Sequence of the second protein:
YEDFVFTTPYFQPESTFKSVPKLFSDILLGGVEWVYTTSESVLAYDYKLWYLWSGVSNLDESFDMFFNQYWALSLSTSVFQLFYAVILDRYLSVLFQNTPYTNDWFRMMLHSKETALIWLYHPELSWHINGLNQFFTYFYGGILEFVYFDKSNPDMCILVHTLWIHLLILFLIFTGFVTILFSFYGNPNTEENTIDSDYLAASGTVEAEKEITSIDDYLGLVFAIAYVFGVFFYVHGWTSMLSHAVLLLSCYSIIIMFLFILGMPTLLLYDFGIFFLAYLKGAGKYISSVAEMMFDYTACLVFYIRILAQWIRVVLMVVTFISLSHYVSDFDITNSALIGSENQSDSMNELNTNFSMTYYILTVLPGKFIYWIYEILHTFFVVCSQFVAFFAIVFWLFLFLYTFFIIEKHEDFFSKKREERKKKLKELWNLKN

Sequence of the first protein:
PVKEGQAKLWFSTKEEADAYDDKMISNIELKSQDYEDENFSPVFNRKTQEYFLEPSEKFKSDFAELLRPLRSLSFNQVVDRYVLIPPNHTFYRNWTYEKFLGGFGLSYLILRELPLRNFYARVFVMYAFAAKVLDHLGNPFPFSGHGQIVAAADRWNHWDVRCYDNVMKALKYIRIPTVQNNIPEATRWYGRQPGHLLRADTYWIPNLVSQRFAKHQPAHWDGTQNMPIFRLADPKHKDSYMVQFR

These two protein chains interact to form a complex.

Contacts between the two chains:
Residue H174 in the second protein interacts with residue G103 in the first protein (closest heavy-atom distance 3.5 Å).
Residue Y134 in the second protein contacts residue F76 in the first protein (closest heavy-atom distance 3.3 Å).
Residue F159 in the second protein interacts with residue I177 in the first protein (closest heavy-atom distance 3.4 Å).
Residue F119 in the second protein interacts with residue D166 in the first protein (closest heavy-atom distance 3.6 Å).
Residue Y161 in the second protein interacts with residue K173 in the first protein (closest heavy-atom distance 3.2 Å).
Residue H174 in the second protein contacts residue L102 in the first protein (closest heavy-atom distance 3.6 Å).
Residue R120 in the second protein contacts residue R163 in the first protein (closest heavy-atom distance 3.5 Å).
Residue A57 in the second protein interacts with residue F144 in the first protein (closest heavy-atom distance 3.0 Å).
Residue E158 in the second protein is in contact with residue R176 in the first protein (closest heavy-atom distance 2.4 Å).
Residue W47 in the second protein is in contact with residue I184 in the first protein (closest heavy-atom distance 3.4 Å).
Residue Y58 in the second protein is in contact with residue P141 in the first protein (closest heavy-atom distance 2.4 Å).
Residue L172 in the second protein is in contact with residue E99 in the first protein (closest heavy-atom distance 3.3 Å).
Residue L62 in the second protein is in contact with residue I150 in the first protein (closest heavy-atom distance 3.2 Å).
Residue W47 in the second protein contacts residue T188 in the first protein (closest heavy-atom distance 3.4 Å).
Residue R120 in the second protein is in contact with residue W160 in the first protein (closest heavy-atom distance 3.6 Å).
Residue Y49 in the second protein is in contact with residue F246 in the first protein (closest heavy-atom distance 3.3 Å).
Residue Y64 in the second protein interacts with residue A152 in the first protein (closest heavy-atom distance 3.5 Å).
Residue E74 in the second protein is in contact with residue R156 in the first protein (closest heavy-atom distance 3.1 Å).
Residue N111 in the second protein interacts with residue Y174 in the first protein (closest heavy-atom distance 2.5 Å).
Residue Q82 in the second protein contacts residue F64 in the first protein (closest heavy-atom distance 2.7 Å).
Residue D168 in the second protein interacts with residue H159 in the first protein (closest heavy-atom distance 3.4 Å).
Residue N166 in the second protein interacts with residue K173 in the first protein (closest heavy-atom distance 2.3 Å).
Residue Y161 in the second protein contacts residue Y174 in the first protein (closest heavy-atom distance 3.5 Å).
Residue D163 in the second protein contacts residue K173 in the first protein (closest heavy-atom distance 2.5 Å).
Residue W118 in the second protein is in contact with residue H159 in the first protein (closest heavy-atom distance 3.5 Å).
Residue K61 in the second protein is in contact with residue G148 in the first protein (closest heavy-atom distance 2.8 Å).
Residue W118 in the second protein is in contact with residue Y165 in the first protein (closest heavy-atom distance 3.4 Å).
Residue W118 in the second protein contacts residue V162 in the first protein (closest heavy-atom distance 3.1 Å).
Residue D117 in the second protein is in contact with residue R163 in the first protein (closest heavy-atom distance 3.2 Å).
Residue F162 in the second protein is in contact with residue K173 in the first protein (closest heavy-atom distance 3.3 Å).
Residue E74 in the second protein interacts with residue A154 in the first protein (closest heavy-atom distance 3.0 Å).
Residue R120 in the second protein interacts with residue R156 in the first protein (closest heavy-atom distance 2.7 Å).
Residue W63 in the second protein contacts residue A152 in the first protein (closest heavy-atom distance 2.8 Å).
Residue L62 in the second protein contacts residue Y98 in the first protein (closest heavy-atom distance 3.5 Å).
Residue D73 in the second protein is in contact with residue A154 in the first protein (closest heavy-atom distance 3.2 Å).
Residue P167 in the second protein contacts residue H159 in the first protein (closest heavy-atom distance 3.1 Å).
Residue A57 in the second protein is in contact with residue P143 in the first protein (closest heavy-atom distance 3.5 Å).
Residue K61 in the second protein interacts with residue I150 in the first protein (closest heavy-atom distance 3.1 Å).
Residue D59 in the second protein interacts with residue G148 in the first protein (closest heavy-atom distance 2.5 Å).
Residue V173 in the second protein interacts with residue E99 in the first protein (closest heavy-atom distance 2.9 Å).
Residue M169 in the second protein is in contact with residue H147 in the first protein (closest heavy-atom distance 3.3 Å).
Residue N81 in the second protein is in contact with residue F64 in the first protein (closest heavy-atom distance 3.4 Å).
Residue W63 in the second protein is in contact with residue I150 in the first protein (closest heavy-atom distance 2.8 Å).
Residue D163 in the second protein contacts residue L172 in the first protein (closest heavy-atom distance 3.5 Å).
Residue D59 in the second protein contacts residue H147 in the first protein (closest heavy-atom distance 3.3 Å).
Residue W118 in the second protein contacts residue M169 in the first protein (closest heavy-atom distance 3.5 Å).
Residue Y64 in the second protein interacts with residue A153 in the first protein (closest heavy-atom distance 3.3 Å).
Residue V45 in the second protein is in contact with residue D235 in the first protein (closest heavy-atom distance 3.4 Å).
Residue Y161 in the second protein contacts residue I175 in the first protein (closest heavy-atom distance 2.7 Å).
Residue P167 in the second protein is in contact with residue L172 in the first protein (closest heavy-atom distance 3.4 Å).
Residue Y58 in the second protein interacts with residue P143 in the first protein (closest heavy-atom distance 3.4 Å).
Residue A85 in the second protein is in contact with residue F60 in the first protein (closest heavy-atom distance 3.5 Å).
Residue F119 in the second protein is in contact with residue R163 in the first protein (closest heavy-atom distance 3.4 Å).
Residue W118 in the second protein interacts with residue R163 in the first protein (closest heavy-atom distance 2.9 Å).
Residue K126 in the second protein interacts with residue D155 in the first protein (closest heavy-atom distance 3.3 Å).
Residue Y64 in the second protein contacts residue N158 in the first protein (closest heavy-atom distance 3.3 Å).
Residue T50 in the second protein contacts residue R247 in the first protein (closest heavy-atom distance 3.4 Å).
Residue H174 in the second protein contacts residue E99 in the first protein (closest heavy-atom distance 3.2 Å).
Residue Y60 in the second protein interacts with residue L102 in the first protein (closest heavy-atom distance 3.6 Å).
Residue Y134 in the second protein is in contact with residue V79 in the first protein (closest heavy-atom distance 3.4 Å).